Interface contacts:
Residue D765 in protein 1 contacts residue R312 in protein 2 (closest heavy-atom distance 3.2 Å).
Residue N760 in protein 1 interacts with residue R244 in protein 2 (closest heavy-atom distance 3.1 Å).
Residue K817 in protein 1 contacts residue S395 in protein 2 (closest heavy-atom distance 4.2 Å).
Residue E757 in protein 1 contacts residue R228 in protein 2 (closest heavy-atom distance 3.3 Å).
Residue E757 in protein 1 interacts with residue R244 in protein 2 (closest heavy-atom distance 3.5 Å).
Residue L750 in protein 1 interacts with residue M183 in protein 2 (closest heavy-atom distance 4.1 Å).
Residue E768 in protein 1 contacts residue T328 in protein 2 (closest heavy-atom distance 2.7 Å).
Residue L750 in protein 1 interacts with residue V182 in protein 2 (closest heavy-atom distance 3.4 Å).
Residue D764 in protein 1 interacts with residue S310 in protein 2 (closest heavy-atom distance 4.2 Å).
Residue T744 in protein 1 interacts with residue D203 in protein 2 (closest heavy-atom distance 3.0 Å).
Residue E768 in protein 1 contacts residue R309 in protein 2 (closest heavy-atom distance 3.9 Å).
Residue I741 in protein 1 contacts residue L224 in protein 2 (closest heavy-atom distance 3.3 Å).
Residue T745 in protein 1 contacts residue V182 in protein 2 (closest heavy-atom distance 3.5 Å).
Residue E757 in protein 1 contacts residue E202 in protein 2 (closest heavy-atom distance 3.3 Å).
Residue T744 in protein 1 contacts residue V182 in protein 2 (closest heavy-atom distance 4.0 Å).
Residue T744 in protein 1 contacts residue M183 in protein 2 (closest heavy-atom distance 4.0 Å).
Residue M770 in protein 1 contacts residue R309 in protein 2 (closest heavy-atom distance 4.2 Å).
Residue D764 in protein 1 contacts residue T286 in protein 2 (closest heavy-atom distance 2.8 Å).
Residue K817 in protein 1 contacts residue K421 in protein 2 (closest heavy-atom distance 4.1 Å).
Residue D764 in protein 1 contacts residue R312 in protein 2 (closest heavy-atom distance 3.0 Å).
Residue R814 in protein 1 contacts residue W141 in protein 2 (closest heavy-atom distance 3.6 Å).
Residue I741 in protein 1 contacts residue G222 in protein 2 (closest heavy-atom distance 4.3 Å).
Residue R814 in protein 1 contacts residue S401 in protein 2 (closest heavy-atom distance 4.0 Å).
Residue R814 in protein 1 interacts with residue L403 in protein 2 (closest heavy-atom distance 3.9 Å).
Residue E768 in protein 1 interacts with residue I352 in protein 2 (closest heavy-atom distance 3.5 Å).
Residue E757 in protein 1 is in contact with residue R186 in protein 2 (closest heavy-atom distance 2.8 Å).
Residue Y815 in protein 1 is in contact with residue W141 in protein 2 (closest heavy-atom distance 3.5 Å).
Residue Y753 in protein 1 is in contact with residue K204 in protein 2 (closest heavy-atom distance 2.7 Å).
Residue N760 in protein 1 is in contact with residue R228 in protein 2 (closest heavy-atom distance 3.0 Å).
Residue I741 in protein 1 contacts residue Y221 in protein 2 (closest heavy-atom distance 3.2 Å).
Residue Y754 in protein 1 contacts residue M183 in protein 2 (closest heavy-atom distance 3.6 Å).
Residue R814 in protein 1 contacts residue G398 in protein 2 (closest heavy-atom distance 4.1 Å).
Residue D765 in protein 1 interacts with residue I352 in protein 2 (closest heavy-atom distance 3.5 Å).
Residue K817 in protein 1 interacts with residue L396 in protein 2 (closest heavy-atom distance 3.3 Å).
Residue R814 in protein 1 interacts with residue D369 in protein 2 (closest heavy-atom distance 3.0 Å).
Residue S761 in protein 1 interacts with residue R312 in protein 2 (closest heavy-atom distance 4.2 Å).
Residue D765 in protein 1 interacts with residue D369 in protein 2 (closest heavy-atom distance 3.0 Å).
Residue K743 in protein 1 interacts with residue K204 in protein 2 (closest heavy-atom distance 4.0 Å).
Residue K817 in protein 1 is in contact with residue E399 in protein 2 (closest heavy-atom distance 3.6 Å).
Residue K810 in protein 1 interacts with residue G398 in protein 2 (closest heavy-atom distance 3.4 Å).
Residue K743 in protein 1 is in contact with residue Y221 in protein 2 (closest heavy-atom distance 3.4 Å).
Residue D821 in protein 1 contacts residue K421 in protein 2 (closest heavy-atom distance 2.8 Å).
Residue K743 in protein 1 contacts residue D203 in protein 2 (closest heavy-atom distance 3.8 Å).
Residue V742 in protein 1 interacts with residue K204 in protein 2 (closest heavy-atom distance 3.0 Å).
Residue L767 in protein 1 contacts residue T286 in protein 2 (closest heavy-atom distance 4.2 Å).
Residue S818 in protein 1 is in contact with residue W141 in protein 2 (closest heavy-atom distance 3.6 Å).
Residue K817 in protein 1 contacts residue G394 in protein 2 (closest heavy-atom distance 4.1 Å).
Residue I741 in protein 1 is in contact with residue H223 in protein 2 (closest heavy-atom distance 3.5 Å).
Residue M769 in protein 1 is in contact with residue I352 in protein 2 (closest heavy-atom distance 3.7 Å).
Residue L767 in protein 1 contacts residue R309 in protein 2 (closest heavy-atom distance 3.7 Å).
Residue T744 in protein 1 is in contact with residue K204 in protein 2 (closest heavy-atom distance 3.8 Å).
Residue R814 in protein 1 contacts residue E399 in protein 2 (closest heavy-atom distance 4.1 Å).
Residue Y753 in protein 1 interacts with residue M183 in protein 2 (closest heavy-atom distance 3.5 Å).
Residue K743 in protein 1 contacts residue T205 in protein 2 (closest heavy-atom distance 4.0 Å).
Residue L756 in protein 1 interacts with residue R244 in protein 2 (closest heavy-atom distance 3.6 Å).
Residue P771 in protein 1 is in contact with residue R309 in protein 2 (closest heavy-atom distance 3.3 Å).
Residue I741 in protein 1 is in contact with residue K204 in protein 2 (closest heavy-atom distance 4.0 Å).
Residue Y815 in protein 1 interacts with residue R143 in protein 2 (closest heavy-atom distance 4.2 Å).
Residue E757 in protein 1 contacts residue M183 in protein 2 (closest heavy-atom distance 3.6 Å).
Residue T745 in protein 1 interacts with residue T205 in protein 2 (closest heavy-atom distance 3.6 Å).

Sequence of protein 2:
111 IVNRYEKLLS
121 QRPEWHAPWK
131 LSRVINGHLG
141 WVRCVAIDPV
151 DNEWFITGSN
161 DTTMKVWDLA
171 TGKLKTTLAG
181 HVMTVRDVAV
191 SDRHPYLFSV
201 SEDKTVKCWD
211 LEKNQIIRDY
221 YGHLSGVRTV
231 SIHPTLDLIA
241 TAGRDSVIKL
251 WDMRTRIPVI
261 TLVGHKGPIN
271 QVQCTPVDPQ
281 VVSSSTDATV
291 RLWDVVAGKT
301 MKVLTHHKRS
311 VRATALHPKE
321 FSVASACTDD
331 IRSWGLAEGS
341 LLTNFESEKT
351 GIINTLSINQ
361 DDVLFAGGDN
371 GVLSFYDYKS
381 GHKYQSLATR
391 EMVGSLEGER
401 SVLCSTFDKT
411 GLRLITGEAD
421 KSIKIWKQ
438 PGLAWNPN

Sequence of protein 1:
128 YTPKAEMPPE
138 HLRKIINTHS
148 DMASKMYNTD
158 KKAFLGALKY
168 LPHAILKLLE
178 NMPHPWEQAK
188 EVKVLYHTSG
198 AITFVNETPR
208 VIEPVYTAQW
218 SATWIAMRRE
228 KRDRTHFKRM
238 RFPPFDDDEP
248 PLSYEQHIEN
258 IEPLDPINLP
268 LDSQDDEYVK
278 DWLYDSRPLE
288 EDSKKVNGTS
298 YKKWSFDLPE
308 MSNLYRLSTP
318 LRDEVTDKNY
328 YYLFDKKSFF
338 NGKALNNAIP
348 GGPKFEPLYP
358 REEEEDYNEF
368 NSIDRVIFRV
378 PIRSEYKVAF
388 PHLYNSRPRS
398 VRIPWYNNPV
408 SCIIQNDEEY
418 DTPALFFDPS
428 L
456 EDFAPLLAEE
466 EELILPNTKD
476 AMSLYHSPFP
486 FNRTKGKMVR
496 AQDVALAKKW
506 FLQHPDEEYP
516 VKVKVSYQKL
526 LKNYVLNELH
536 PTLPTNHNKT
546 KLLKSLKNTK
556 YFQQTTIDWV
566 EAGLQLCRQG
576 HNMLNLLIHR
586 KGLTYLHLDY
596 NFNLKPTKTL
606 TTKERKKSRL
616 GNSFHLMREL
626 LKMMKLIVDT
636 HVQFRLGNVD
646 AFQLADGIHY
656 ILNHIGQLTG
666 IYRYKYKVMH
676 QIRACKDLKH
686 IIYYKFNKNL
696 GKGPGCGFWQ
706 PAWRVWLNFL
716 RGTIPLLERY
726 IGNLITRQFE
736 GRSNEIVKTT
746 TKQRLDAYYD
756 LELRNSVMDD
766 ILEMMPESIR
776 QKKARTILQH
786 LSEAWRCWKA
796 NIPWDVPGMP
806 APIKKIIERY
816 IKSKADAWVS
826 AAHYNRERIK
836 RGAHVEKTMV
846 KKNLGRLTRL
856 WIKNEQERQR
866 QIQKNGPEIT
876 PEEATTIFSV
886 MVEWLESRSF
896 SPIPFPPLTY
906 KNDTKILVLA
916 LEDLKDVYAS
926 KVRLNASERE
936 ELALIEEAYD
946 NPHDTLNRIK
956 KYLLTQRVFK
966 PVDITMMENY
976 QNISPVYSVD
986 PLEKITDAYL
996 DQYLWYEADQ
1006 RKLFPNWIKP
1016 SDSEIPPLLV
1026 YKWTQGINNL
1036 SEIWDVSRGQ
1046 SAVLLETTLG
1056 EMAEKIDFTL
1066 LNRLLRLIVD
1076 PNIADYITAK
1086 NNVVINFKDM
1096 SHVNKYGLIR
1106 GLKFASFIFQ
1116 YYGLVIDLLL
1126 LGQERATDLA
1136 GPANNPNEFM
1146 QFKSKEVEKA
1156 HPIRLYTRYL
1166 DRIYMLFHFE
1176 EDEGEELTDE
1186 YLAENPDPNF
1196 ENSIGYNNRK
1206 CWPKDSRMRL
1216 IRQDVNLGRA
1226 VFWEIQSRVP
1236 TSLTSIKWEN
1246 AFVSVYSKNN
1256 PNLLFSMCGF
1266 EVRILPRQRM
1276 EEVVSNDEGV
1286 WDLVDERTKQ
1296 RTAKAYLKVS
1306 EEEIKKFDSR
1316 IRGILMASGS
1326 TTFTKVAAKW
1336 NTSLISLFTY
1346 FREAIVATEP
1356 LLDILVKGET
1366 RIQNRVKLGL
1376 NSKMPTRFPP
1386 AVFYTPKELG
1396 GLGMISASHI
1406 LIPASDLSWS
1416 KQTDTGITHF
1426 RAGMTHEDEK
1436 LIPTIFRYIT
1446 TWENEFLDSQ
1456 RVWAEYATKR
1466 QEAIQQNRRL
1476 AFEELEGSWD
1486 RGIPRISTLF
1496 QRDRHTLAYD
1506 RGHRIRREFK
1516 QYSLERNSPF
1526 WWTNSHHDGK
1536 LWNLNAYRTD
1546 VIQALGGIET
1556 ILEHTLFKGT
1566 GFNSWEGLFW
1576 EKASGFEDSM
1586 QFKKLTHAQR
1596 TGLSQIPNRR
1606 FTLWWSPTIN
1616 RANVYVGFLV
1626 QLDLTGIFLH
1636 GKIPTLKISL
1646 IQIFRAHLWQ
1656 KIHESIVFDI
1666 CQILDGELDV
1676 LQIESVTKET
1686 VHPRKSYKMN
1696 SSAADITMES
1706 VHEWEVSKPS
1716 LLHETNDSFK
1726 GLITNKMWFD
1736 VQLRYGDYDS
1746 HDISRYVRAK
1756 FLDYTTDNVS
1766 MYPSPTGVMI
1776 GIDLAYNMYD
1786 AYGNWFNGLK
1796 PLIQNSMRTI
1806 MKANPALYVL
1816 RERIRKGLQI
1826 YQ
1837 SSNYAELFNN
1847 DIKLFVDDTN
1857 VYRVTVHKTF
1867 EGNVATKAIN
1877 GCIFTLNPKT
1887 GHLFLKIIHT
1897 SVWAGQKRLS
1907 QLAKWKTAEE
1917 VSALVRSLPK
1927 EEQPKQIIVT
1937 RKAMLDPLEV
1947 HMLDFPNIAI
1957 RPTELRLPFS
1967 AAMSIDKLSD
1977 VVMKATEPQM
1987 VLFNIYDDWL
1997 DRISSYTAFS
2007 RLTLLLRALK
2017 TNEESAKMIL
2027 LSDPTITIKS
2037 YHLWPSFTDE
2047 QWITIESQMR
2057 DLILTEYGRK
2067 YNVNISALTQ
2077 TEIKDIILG

These two protein chains interact to form a complex.